Residue-level contacts at the interface:
Residue G107 in protein 1 contacts residue G12 in protein 2 (closest heavy-atom distance 3.9 Å).
Residue K71 in protein 1 contacts residue T10 in protein 2 (closest heavy-atom distance 2.9 Å).
Residue N58 in protein 1 interacts with residue G12 in protein 2 (closest heavy-atom distance 4.9 Å).
Residue Q68 in protein 1 interacts with residue T10 in protein 2 (closest heavy-atom distance 4.9 Å).
Residue T108 in protein 1 is in contact with residue G12 in protein 2 (closest heavy-atom distance 3.7 Å).
Residue K71 in protein 1 is in contact with residue F11 in protein 2 (closest heavy-atom distance 3.6 Å).
Residue N54 in protein 1 is in contact with residue F11 in protein 2 (closest heavy-atom distance 3.5 Å).
Residue Y131 in protein 1 interacts with residue F11 in protein 2 (closest heavy-atom distance 4.2 Å).
Residue T108 in protein 1 interacts with residue A13 in protein 2 (closest heavy-atom distance 3.7 Å).
Residue I74 in protein 1 interacts with residue F11 in protein 2 (closest heavy-atom distance 3.9 Å).
Residue L70 in protein 1 interacts with residue F11 in protein 2 (closest heavy-atom distance 4.1 Å).
Residue G107 in protein 1 interacts with residue A13 in protein 2 (closest heavy-atom distance 3.8 Å).
Residue A106 in protein 1 contacts residue G12 in protein 2 (closest heavy-atom distance 4.5 Å).
Residue N58 in protein 1 is in contact with residue F11 in protein 2 (closest heavy-atom distance 2.8 Å).
Residue N54 in protein 1 interacts with residue G12 in protein 2 (closest heavy-atom distance 3.5 Å).
Residue Q64 in protein 1 interacts with residue T10 in protein 2 (closest heavy-atom distance 4.3 Å).
Residue M67 in protein 1 interacts with residue T10 in protein 2 (closest heavy-atom distance 4.3 Å).
Residue N58 in protein 1 is in contact with residue F9 in protein 2 (closest heavy-atom distance 3.7 Å).
Residue M67 in protein 1 is in contact with residue F11 in protein 2 (closest heavy-atom distance 3.4 Å).
Residue N58 in protein 1 is in contact with residue T10 in protein 2 (closest heavy-atom distance 3.0 Å).
Residue L57 in protein 1 contacts residue F11 in protein 2 (closest heavy-atom distance 3.5 Å).

The following describes two proteins that form a bound complex.

Sequence of protein 2:
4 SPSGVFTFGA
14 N

Sequence of protein 1:
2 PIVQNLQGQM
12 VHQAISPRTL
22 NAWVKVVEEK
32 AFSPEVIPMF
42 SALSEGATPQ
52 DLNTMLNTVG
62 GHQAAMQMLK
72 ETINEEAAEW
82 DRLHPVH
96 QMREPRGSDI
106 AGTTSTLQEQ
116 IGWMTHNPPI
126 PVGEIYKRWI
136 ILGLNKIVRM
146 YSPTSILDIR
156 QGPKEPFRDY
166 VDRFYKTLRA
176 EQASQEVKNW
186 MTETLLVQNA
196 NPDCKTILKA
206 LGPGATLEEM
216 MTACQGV